Sequence of protein 1:
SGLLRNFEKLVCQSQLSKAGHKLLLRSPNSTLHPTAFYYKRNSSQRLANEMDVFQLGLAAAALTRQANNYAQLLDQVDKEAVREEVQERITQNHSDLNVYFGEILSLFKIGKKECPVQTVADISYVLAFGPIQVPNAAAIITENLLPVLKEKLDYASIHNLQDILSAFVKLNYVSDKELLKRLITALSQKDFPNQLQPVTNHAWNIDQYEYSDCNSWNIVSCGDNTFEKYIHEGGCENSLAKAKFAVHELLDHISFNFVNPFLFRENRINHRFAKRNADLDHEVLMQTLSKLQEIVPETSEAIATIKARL

Contacts between the two chains:
Residue R6 in protein 1 is in contact with residue N137 in protein 2 (closest heavy-atom distance 4.8 Å).
Residue L5 in protein 1 interacts with residue R141 in protein 2 (closest heavy-atom distance 4.3 Å).
Residue G3 in protein 1 contacts residue N135 in protein 2 (closest heavy-atom distance 4.0 Å).
Residue S2 in protein 1 contacts residue N137 in protein 2 (closest heavy-atom distance 4.5 Å).
Residue G3 in protein 1 contacts residue N137 in protein 2 (closest heavy-atom distance 3.6 Å).
Residue W205 in protein 1 contacts residue W136 in protein 2 (closest heavy-atom distance 4.8 Å).
Residue S2 in protein 1 is in contact with residue N135 in protein 2 (closest heavy-atom distance 3.2 Å).
Residue L5 in protein 1 interacts with residue N139 in protein 2 (closest heavy-atom distance 4.5 Å).
Residue L5 in protein 1 interacts with residue T142 in protein 2 (closest heavy-atom distance 4.8 Å).
Residue A204 in protein 1 contacts residue N135 in protein 2 (closest heavy-atom distance 3.6 Å).
Residue W205 in protein 1 contacts residue R134 in protein 2 (closest heavy-atom distance 4.9 Å).
Residue A204 in protein 1 is in contact with residue W136 in protein 2 (closest heavy-atom distance 3.6 Å).
Residue L4 in protein 1 interacts with residue N137 in protein 2 (closest heavy-atom distance 3.9 Å).
Residue L4 in protein 1 contacts residue T142 in protein 2 (closest heavy-atom distance 4.8 Å).

Sequence of protein 2:
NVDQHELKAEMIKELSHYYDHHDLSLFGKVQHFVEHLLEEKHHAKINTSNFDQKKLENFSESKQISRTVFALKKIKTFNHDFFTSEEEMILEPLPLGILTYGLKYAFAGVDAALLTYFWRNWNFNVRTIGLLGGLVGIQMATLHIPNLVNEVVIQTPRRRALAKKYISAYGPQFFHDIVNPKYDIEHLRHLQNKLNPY

These two protein chains interact to form a complex.